Interface contacts:
Residue E26 in the second protein is in contact with residue D294 in the first protein (closest heavy-atom distance 3.0 Å).
Residue R29 in the second protein is in contact with residue D295 in the first protein (closest heavy-atom distance 3.9 Å).
Residue K228 in the second protein is in contact with residue D294 in the first protein (closest heavy-atom distance 4.2 Å).
Residue Q30 in the second protein is in contact with residue G299 in the first protein (closest heavy-atom distance 4.9 Å).
Residue E26 in the second protein interacts with residue D295 in the first protein (closest heavy-atom distance 4.3 Å).
Residue Y85 in the second protein is in contact with residue E301 in the first protein (closest heavy-atom distance 4.5 Å).
Residue R29 in the second protein is in contact with residue E301 in the first protein (closest heavy-atom distance 3.4 Å).
Residue R29 in the second protein is in contact with residue I302 in the first protein (closest heavy-atom distance 4.9 Å).
Residue R254 in the second protein contacts residue D295 in the first protein (closest heavy-atom distance 2.7 Å).
Residue E26 in the second protein contacts residue H297 in the first protein (closest heavy-atom distance 3.4 Å).

This data describes a binding interaction between two proteins.

Sequence of the first protein:
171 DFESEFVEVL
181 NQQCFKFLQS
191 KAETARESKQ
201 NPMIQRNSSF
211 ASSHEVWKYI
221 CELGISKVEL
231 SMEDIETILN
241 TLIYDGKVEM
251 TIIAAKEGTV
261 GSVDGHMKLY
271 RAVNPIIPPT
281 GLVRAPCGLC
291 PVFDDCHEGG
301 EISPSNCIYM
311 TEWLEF

Sequence of the second protein:
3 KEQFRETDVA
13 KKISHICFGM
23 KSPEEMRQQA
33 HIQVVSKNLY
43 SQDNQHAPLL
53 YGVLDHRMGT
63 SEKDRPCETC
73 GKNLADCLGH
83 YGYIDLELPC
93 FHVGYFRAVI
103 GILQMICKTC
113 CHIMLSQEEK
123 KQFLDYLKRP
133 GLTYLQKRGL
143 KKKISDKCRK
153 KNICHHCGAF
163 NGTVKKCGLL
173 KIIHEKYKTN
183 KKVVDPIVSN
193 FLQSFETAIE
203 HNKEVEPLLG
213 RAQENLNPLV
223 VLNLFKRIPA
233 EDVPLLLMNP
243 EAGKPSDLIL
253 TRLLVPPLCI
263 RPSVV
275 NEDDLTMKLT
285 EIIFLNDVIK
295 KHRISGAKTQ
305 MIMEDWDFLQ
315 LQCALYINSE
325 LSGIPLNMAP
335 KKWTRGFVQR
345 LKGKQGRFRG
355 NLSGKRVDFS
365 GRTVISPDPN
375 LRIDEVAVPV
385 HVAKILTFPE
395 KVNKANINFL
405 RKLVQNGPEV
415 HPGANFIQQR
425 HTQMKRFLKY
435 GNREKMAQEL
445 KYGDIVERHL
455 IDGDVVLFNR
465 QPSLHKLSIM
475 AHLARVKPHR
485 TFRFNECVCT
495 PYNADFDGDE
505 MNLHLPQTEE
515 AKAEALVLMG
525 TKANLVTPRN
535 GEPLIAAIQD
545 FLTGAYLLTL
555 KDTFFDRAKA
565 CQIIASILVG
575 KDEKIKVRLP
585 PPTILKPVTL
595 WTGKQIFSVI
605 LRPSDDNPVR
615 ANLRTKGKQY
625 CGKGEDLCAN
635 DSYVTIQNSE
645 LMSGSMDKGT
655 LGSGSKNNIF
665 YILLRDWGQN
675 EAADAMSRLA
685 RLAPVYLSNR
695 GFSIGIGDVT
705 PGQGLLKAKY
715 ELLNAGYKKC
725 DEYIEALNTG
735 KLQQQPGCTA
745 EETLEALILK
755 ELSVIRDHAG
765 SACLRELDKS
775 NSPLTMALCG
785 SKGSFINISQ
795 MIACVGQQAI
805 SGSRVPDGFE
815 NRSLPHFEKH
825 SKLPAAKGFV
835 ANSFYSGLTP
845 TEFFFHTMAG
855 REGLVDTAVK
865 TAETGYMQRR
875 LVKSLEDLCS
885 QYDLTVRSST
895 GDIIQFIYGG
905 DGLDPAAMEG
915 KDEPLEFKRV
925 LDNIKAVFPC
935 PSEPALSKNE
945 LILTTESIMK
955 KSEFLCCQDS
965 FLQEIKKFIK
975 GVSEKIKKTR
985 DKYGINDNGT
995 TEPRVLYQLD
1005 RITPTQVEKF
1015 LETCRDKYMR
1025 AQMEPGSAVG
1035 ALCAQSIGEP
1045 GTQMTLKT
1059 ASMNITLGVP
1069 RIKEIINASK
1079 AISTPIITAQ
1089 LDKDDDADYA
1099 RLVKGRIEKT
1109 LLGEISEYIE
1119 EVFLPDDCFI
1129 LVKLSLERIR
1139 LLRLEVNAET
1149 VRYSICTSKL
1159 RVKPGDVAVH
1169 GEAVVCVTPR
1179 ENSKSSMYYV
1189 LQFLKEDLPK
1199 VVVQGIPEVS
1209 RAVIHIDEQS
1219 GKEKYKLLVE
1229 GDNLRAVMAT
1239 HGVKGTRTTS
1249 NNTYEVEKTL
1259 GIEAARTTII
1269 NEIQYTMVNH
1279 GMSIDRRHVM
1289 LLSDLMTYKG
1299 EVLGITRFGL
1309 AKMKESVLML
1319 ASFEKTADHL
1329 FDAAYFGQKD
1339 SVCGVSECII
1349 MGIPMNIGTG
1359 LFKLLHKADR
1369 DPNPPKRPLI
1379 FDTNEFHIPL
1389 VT